Sequence of the second protein:
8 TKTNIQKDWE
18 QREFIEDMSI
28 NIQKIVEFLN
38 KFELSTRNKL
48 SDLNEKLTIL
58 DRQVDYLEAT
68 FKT

Sequence of the first protein:
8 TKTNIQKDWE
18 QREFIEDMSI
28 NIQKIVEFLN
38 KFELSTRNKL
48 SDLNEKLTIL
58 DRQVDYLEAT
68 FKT

This data describes a binding interaction between two proteins.

Interface contacts:
Residue E40 in the first protein interacts with residue F35 in the second protein (closest heavy-atom distance 4.3 Å).
Residue R19 in the first protein is in contact with residue Q18 in the second protein (closest heavy-atom distance 3.5 Å).
Residue V61 in the first protein interacts with residue V61 in the second protein (closest heavy-atom distance 3.6 Å).
Residue L57 in the first protein interacts with residue L57 in the second protein (closest heavy-atom distance 4.0 Å).
Residue I22 in the first protein is in contact with residue I22 in the second protein (closest heavy-atom distance 4.2 Å).
Residue F68 in the first protein interacts with residue F68 in the second protein (closest heavy-atom distance 3.9 Å).
Residue T43 in the first protein interacts with residue T43 in the second protein (closest heavy-atom distance 4.3 Å).
Residue L36 in the first protein contacts residue L36 in the second protein (closest heavy-atom distance 3.7 Å).
Residue I29 in the first protein is in contact with residue N28 in the second protein (closest heavy-atom distance 4.1 Å).
Residue I29 in the first protein contacts residue M25 in the second protein (closest heavy-atom distance 3.7 Å).
Residue L54 in the first protein interacts with residue L54 in the second protein (closest heavy-atom distance 4.4 Å).
Residue I29 in the first protein contacts residue I29 in the second protein (closest heavy-atom distance 3.9 Å).
Residue I29 in the first protein contacts residue I32 in the second protein (closest heavy-atom distance 4.0 Å).
Residue N51 in the first protein contacts residue L50 in the second protein (closest heavy-atom distance 2.9 Å).
Residue L47 in the first protein interacts with residue K46 in the second protein (closest heavy-atom distance 3.8 Å).
Residue D58 in the first protein interacts with residue Q60 in the second protein (closest heavy-atom distance 4.4 Å).
Residue L54 in the first protein contacts residue L57 in the second protein (closest heavy-atom distance 3.8 Å).
Residue E65 in the first protein contacts residue L64 in the second protein (closest heavy-atom distance 3.8 Å).
Residue M25 in the first protein interacts with residue M25 in the second protein (closest heavy-atom distance 4.0 Å).
Residue S26 in the first protein interacts with residue F21 in the second protein (closest heavy-atom distance 3.4 Å).
Residue I32 in the first protein interacts with residue I32 in the second protein (closest heavy-atom distance 4.0 Å).
Residue D62 in the first protein interacts with residue Q60 in the second protein (closest heavy-atom distance 3.0 Å).
Residue F68 in the first protein contacts residue L64 in the second protein (closest heavy-atom distance 4.4 Å).
Residue L54 in the first protein is in contact with residue K53 in the second protein (closest heavy-atom distance 3.5 Å).
Residue L47 in the first protein is in contact with residue L47 in the second protein (closest heavy-atom distance 4.0 Å).
Residue V61 in the first protein is in contact with residue L64 in the second protein (closest heavy-atom distance 4.2 Å).
Residue V61 in the first protein is in contact with residue Q60 in the second protein (closest heavy-atom distance 3.8 Å).
Residue L64 in the first protein interacts with residue L64 in the second protein (closest heavy-atom distance 4.0 Å).
Residue E65 in the first protein contacts residue Q60 in the second protein (closest heavy-atom distance 2.7 Å).
Residue L36 in the first protein interacts with residue I32 in the second protein (closest heavy-atom distance 4.1 Å).
Residue V61 in the first protein is in contact with residue L57 in the second protein (closest heavy-atom distance 4.0 Å).
Residue I22 in the first protein is in contact with residue F21 in the second protein (closest heavy-atom distance 4.4 Å).
Residue E40 in the first protein interacts with residue F39 in the second protein (closest heavy-atom distance 3.9 Å).
Residue L54 in the first protein is in contact with residue L50 in the second protein (closest heavy-atom distance 4.3 Å).
Residue I22 in the first protein is in contact with residue M25 in the second protein (closest heavy-atom distance 3.7 Å).
Residue F39 in the first protein is in contact with residue F39 in the second protein (closest heavy-atom distance 3.5 Å).
Residue L50 in the first protein interacts with residue L50 in the second protein (closest heavy-atom distance 4.1 Å).
Residue T43 in the first protein contacts residue F39 in the second protein (closest heavy-atom distance 4.2 Å).
Residue L47 in the first protein is in contact with residue L50 in the second protein (closest heavy-atom distance 3.6 Å).
Residue L36 in the first protein is in contact with residue F35 in the second protein (closest heavy-atom distance 4.1 Å).
Residue D58 in the first protein is in contact with residue L57 in the second protein (closest heavy-atom distance 3.7 Å).
Residue F68 in the first protein contacts residue T67 in the second protein (closest heavy-atom distance 3.2 Å).
Residue V33 in the first protein contacts residue I32 in the second protein (closest heavy-atom distance 4.1 Å).
Residue N51 in the first protein is in contact with residue K53 in the second protein (closest heavy-atom distance 4.2 Å).
Residue S26 in the first protein is in contact with residue M25 in the second protein (closest heavy-atom distance 3.5 Å).